Sequence of the second protein:
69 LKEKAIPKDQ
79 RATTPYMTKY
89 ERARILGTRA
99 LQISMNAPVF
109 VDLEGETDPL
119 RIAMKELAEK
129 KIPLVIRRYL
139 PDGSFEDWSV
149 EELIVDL

Sequence of the first protein:
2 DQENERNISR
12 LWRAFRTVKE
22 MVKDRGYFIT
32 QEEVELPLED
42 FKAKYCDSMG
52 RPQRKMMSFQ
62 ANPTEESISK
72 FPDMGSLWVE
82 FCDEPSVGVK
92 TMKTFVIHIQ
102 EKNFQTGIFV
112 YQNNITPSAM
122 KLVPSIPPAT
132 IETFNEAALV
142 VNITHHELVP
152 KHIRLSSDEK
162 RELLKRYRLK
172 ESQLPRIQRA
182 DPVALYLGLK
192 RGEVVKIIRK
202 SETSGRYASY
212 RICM

The following describes two proteins that form a bound complex.

Contacts between the two chains:
Residue R169 in the first protein is in contact with residue I74 in the second protein (closest heavy-atom distance 3.5 Å).
Residue R169 in the first protein is in contact with residue D140 in the second protein (closest heavy-atom distance 3.0 Å).
Residue R169 in the first protein is in contact with residue S142 in the second protein (closest heavy-atom distance 3.1 Å).
Residue R169 in the first protein interacts with residue L138 in the second protein (closest heavy-atom distance 3.7 Å).